Sequence of chain B:
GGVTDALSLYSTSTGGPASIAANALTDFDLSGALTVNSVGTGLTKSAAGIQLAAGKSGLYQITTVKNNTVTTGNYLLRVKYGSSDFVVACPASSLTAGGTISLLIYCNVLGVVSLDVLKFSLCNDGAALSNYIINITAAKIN

Contacts between the two chains:
Residue V3 in chain A is in contact with residue L60 in chain B (closest heavy-atom distance 4.6 Å).
Residue L97 in chain A contacts residue L26 in chain B (closest heavy-atom distance 3.8 Å).
Residue G1 in chain A interacts with residue G1 in chain B (closest heavy-atom distance 4.0 Å).
Residue T64 in chain A contacts residue S104 in chain B (closest heavy-atom distance 4.6 Å).
Residue V3 in chain A interacts with residue N144 in chain B (closest heavy-atom distance 2.9 Å).
Residue S104 in chain A is in contact with residue S104 in chain B (closest heavy-atom distance 2.5 Å).
Residue A99 in chain A interacts with residue V89 in chain B (closest heavy-atom distance 4.1 Å).
Residue T102 in chain A is in contact with residue F88 in chain B (closest heavy-atom distance 4.5 Å).
Residue A141 in chain A is in contact with residue I143 in chain B (closest heavy-atom distance 4.3 Å).
Residue T139 in chain A contacts residue L60 in chain B (closest heavy-atom distance 4.0 Å).
Residue C92 in chain A contacts residue V90 in chain B (closest heavy-atom distance 3.8 Å).
Residue Q62 in chain A contacts residue L106 in chain B (closest heavy-atom distance 3.5 Å).
Residue A141 in chain A contacts residue L60 in chain B (closest heavy-atom distance 4.5 Å).
Residue S8 in chain A is in contact with residue L60 in chain B (closest heavy-atom distance 4.8 Å).
Residue S104 in chain A is in contact with residue L106 in chain B (closest heavy-atom distance 4.5 Å).
Residue T66 in chain A interacts with residue F88 in chain B (closest heavy-atom distance 3.4 Å).
Residue P93 in chain A is in contact with residue N76 in chain B (closest heavy-atom distance 4.6 Å).
Residue S8 in chain A contacts residue Y108 in chain B (closest heavy-atom distance 3.9 Å).
Residue G2 in chain A is in contact with residue N144 in chain B (closest heavy-atom distance 3.3 Å).
Residue S95 in chain A interacts with residue L78 in chain B (closest heavy-atom distance 4.3 Å).
Residue A140 in chain A contacts residue L106 in chain B (closest heavy-atom distance 4.6 Å).
Residue P93 in chain A contacts residue P93 in chain B (closest heavy-atom distance 4.0 Å).
Residue T102 in chain A is in contact with residue V90 in chain B (closest heavy-atom distance 4.6 Å).
Residue P93 in chain A is in contact with residue A91 in chain B (closest heavy-atom distance 3.1 Å).
Residue V3 in chain A interacts with residue I143 in chain B (closest heavy-atom distance 3.6 Å).
Residue T98 in chain A contacts residue L79 in chain B (closest heavy-atom distance 4.5 Å).
Residue L97 in chain A is in contact with residue L78 in chain B (closest heavy-atom distance 3.8 Å).
Residue T139 in chain A interacts with residue I107 in chain B (closest heavy-atom distance 4.6 Å).
Residue S104 in chain A contacts residue L105 in chain B (closest heavy-atom distance 3.8 Å).
Residue T64 in chain A contacts residue L106 in chain B (closest heavy-atom distance 3.0 Å).
Residue Q62 in chain A is in contact with residue Q62 in chain B (closest heavy-atom distance 3.5 Å).
Residue G2 in chain A is in contact with residue I143 in chain B (closest heavy-atom distance 3.2 Å).
Residue G1 in chain A contacts residue G2 in chain B (closest heavy-atom distance 4.5 Å).
Residue V40 in chain A contacts residue N144 in chain B (closest heavy-atom distance 3.5 Å).
Residue G101 in chain A interacts with residue V89 in chain B (closest heavy-atom distance 3.4 Å).
Residue A6 in chain A contacts residue L60 in chain B (closest heavy-atom distance 3.6 Å).
Residue T98 in chain A is in contact with residue V90 in chain B (closest heavy-atom distance 3.9 Å).
Residue L97 in chain A contacts residue A25 in chain B (closest heavy-atom distance 3.7 Å).
Residue K68 in chain A contacts residue V89 in chain B (closest heavy-atom distance 3.9 Å).
Residue T98 in chain A interacts with residue A91 in chain B (closest heavy-atom distance 3.9 Å).
Residue T102 in chain A is in contact with residue L105 in chain B (closest heavy-atom distance 3.5 Å).
Residue T139 in chain A interacts with residue L106 in chain B (closest heavy-atom distance 3.7 Å).
Residue N38 in chain A is in contact with residue Y108 in chain B (closest heavy-atom distance 3.5 Å).
Residue A141 in chain A is in contact with residue L106 in chain B (closest heavy-atom distance 4.0 Å).
Residue G100 in chain A is in contact with residue V89 in chain B (closest heavy-atom distance 4.0 Å).
Residue T102 in chain A is in contact with residue V89 in chain B (closest heavy-atom distance 2.8 Å).
Residue V37 in chain A is in contact with residue Y108 in chain B (closest heavy-atom distance 3.8 Å).
Residue I143 in chain A contacts residue I143 in chain B (closest heavy-atom distance 4.8 Å).
Residue T64 in chain A contacts residue L105 in chain B (closest heavy-atom distance 3.8 Å).
Residue L97 in chain A interacts with residue N24 in chain B (closest heavy-atom distance 3.5 Å).
Residue T98 in chain A contacts residue V89 in chain B (closest heavy-atom distance 3.6 Å).
Residue L97 in chain A interacts with residue V89 in chain B (closest heavy-atom distance 3.9 Å).
Residue N38 in chain A is in contact with residue L60 in chain B (closest heavy-atom distance 4.1 Å).
Residue K68 in chain A contacts residue D87 in chain B (closest heavy-atom distance 2.5 Å).
Residue C92 in chain A is in contact with residue A91 in chain B (closest heavy-atom distance 4.4 Å).
Residue T66 in chain A interacts with residue L105 in chain B (closest heavy-atom distance 3.4 Å).
Residue T102 in chain A contacts residue I103 in chain B (closest heavy-atom distance 4.3 Å).
Residue T102 in chain A contacts residue S104 in chain B (closest heavy-atom distance 3.6 Å).
Residue N137 in chain A interacts with residue F88 in chain B (closest heavy-atom distance 4.2 Å).
Residue T98 in chain A contacts residue L78 in chain B (closest heavy-atom distance 3.8 Å).

These two protein chains interact to form a complex.

Sequence of chain A:
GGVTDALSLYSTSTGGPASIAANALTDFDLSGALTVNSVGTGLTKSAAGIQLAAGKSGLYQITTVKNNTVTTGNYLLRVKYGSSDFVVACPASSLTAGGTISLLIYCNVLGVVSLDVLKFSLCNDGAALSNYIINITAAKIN